Sequence of the second protein:
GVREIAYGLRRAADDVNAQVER

Residue-level contacts at the interface:
Residue V45 in the first protein contacts residue V17 in the second protein (closest heavy-atom distance 3.6 Å).
Residue E81 in the first protein contacts residue Y8 in the second protein (closest heavy-atom distance 2.7 Å).
Residue W87 in the first protein contacts residue N18 in the second protein (closest heavy-atom distance 3.4 Å).
Residue E79 in the first protein contacts residue A14 in the second protein (closest heavy-atom distance 4.1 Å).
Residue K148 in the first protein contacts residue E22 in the second protein (closest heavy-atom distance 4.2 Å).
Residue V75 in the first protein contacts residue L10 in the second protein (closest heavy-atom distance 3.6 Å).
Residue K148 in the first protein contacts residue V21 in the second protein (closest heavy-atom distance 3.4 Å).
Residue L53 in the first protein interacts with residue E5 in the second protein (closest heavy-atom distance 4.0 Å).
Residue F96 in the first protein is in contact with residue I6 in the second protein (closest heavy-atom distance 3.8 Å).
Residue D82 in the first protein interacts with residue R11 in the second protein (closest heavy-atom distance 3.5 Å).
Residue L57 in the first protein contacts residue I6 in the second protein (closest heavy-atom distance 4.0 Å).
Residue V75 in the first protein contacts residue V3 in the second protein (closest heavy-atom distance 4.1 Å).
Residue L53 in the first protein interacts with residue G9 in the second protein (closest heavy-atom distance 4.4 Å).
Residue V75 in the first protein is in contact with residue A7 in the second protein (closest heavy-atom distance 3.4 Å).
Residue L71 in the first protein interacts with residue V3 in the second protein (closest heavy-atom distance 3.9 Å).
Residue C56 in the first protein interacts with residue G2 in the second protein (closest heavy-atom distance 4.0 Å).
Residue R89 in the first protein is in contact with residue A14 in the second protein (closest heavy-atom distance 3.4 Å).
Residue T92 in the first protein interacts with residue L10 in the second protein (closest heavy-atom distance 3.7 Å).
Residue K78 in the first protein interacts with residue R11 in the second protein (closest heavy-atom distance 2.8 Å).
Residue K148 in the first protein contacts residue R23 in the second protein (closest heavy-atom distance 4.7 Å).
Residue L53 in the first protein interacts with residue L10 in the second protein (closest heavy-atom distance 4.7 Å).
Residue R89 in the first protein contacts residue R11 in the second protein (closest heavy-atom distance 3.3 Å).
Residue E79 in the first protein is in contact with residue R11 in the second protein (closest heavy-atom distance 2.9 Å).
Residue V60 in the first protein contacts residue I6 in the second protein (closest heavy-atom distance 4.1 Å).
Residue E81 in the first protein is in contact with residue R11 in the second protein (closest heavy-atom distance 3.4 Å).
Residue V41 in the first protein is in contact with residue V17 in the second protein (closest heavy-atom distance 4.5 Å).
Residue N86 in the first protein interacts with residue A14 in the second protein (closest heavy-atom distance 4.7 Å).
Residue K78 in the first protein contacts residue A7 in the second protein (closest heavy-atom distance 3.5 Å).
Residue E79 in the first protein interacts with residue L10 in the second protein (closest heavy-atom distance 3.8 Å).
Residue E79 in the first protein contacts residue A7 in the second protein (closest heavy-atom distance 3.9 Å).
Residue N86 in the first protein interacts with residue D15 in the second protein (closest heavy-atom distance 3.2 Å).
Residue F149 in the first protein contacts residue V17 in the second protein (closest heavy-atom distance 3.9 Å).
Residue N86 in the first protein is in contact with residue N18 in the second protein (closest heavy-atom distance 3.5 Å).
Residue L53 in the first protein contacts residue I6 in the second protein (closest heavy-atom distance 3.8 Å).
Residue V49 in the first protein interacts with residue L10 in the second protein (closest heavy-atom distance 3.9 Å).
Residue R89 in the first protein interacts with residue D15 in the second protein (closest heavy-atom distance 3.2 Å).
Residue V45 in the first protein interacts with residue A13 in the second protein (closest heavy-atom distance 4.6 Å).
Residue G88 in the first protein is in contact with residue A14 in the second protein (closest heavy-atom distance 3.4 Å).
Residue V49 in the first protein interacts with residue A13 in the second protein (closest heavy-atom distance 4.1 Å).
Residue T92 in the first protein is in contact with residue A13 in the second protein (closest heavy-atom distance 4.5 Å).
Residue Q74 in the first protein contacts residue V3 in the second protein (closest heavy-atom distance 3.9 Å).
Residue T92 in the first protein interacts with residue A14 in the second protein (closest heavy-atom distance 3.5 Å).
Residue K78 in the first protein is in contact with residue Y8 in the second protein (closest heavy-atom distance 3.8 Å).
Residue F149 in the first protein interacts with residue V21 in the second protein (closest heavy-atom distance 3.9 Å).
Residue K78 in the first protein contacts residue V3 in the second protein (closest heavy-atom distance 4.2 Å).
Residue G88 in the first protein is in contact with residue V17 in the second protein (closest heavy-atom distance 4.1 Å).
Residue M76 in the first protein contacts residue L10 in the second protein (closest heavy-atom distance 4.1 Å).
Residue F96 in the first protein contacts residue L10 in the second protein (closest heavy-atom distance 3.9 Å).
Residue G88 in the first protein contacts residue N18 in the second protein (closest heavy-atom distance 3.3 Å).
Residue F80 in the first protein contacts residue R11 in the second protein (closest heavy-atom distance 4.4 Å).
Residue C56 in the first protein is in contact with residue E5 in the second protein (closest heavy-atom distance 3.9 Å).
Residue V75 in the first protein is in contact with residue I6 in the second protein (closest heavy-atom distance 4.0 Å).
Residue C56 in the first protein interacts with residue I6 in the second protein (closest heavy-atom distance 4.2 Å).

The following describes two proteins that form a bound complex.

Sequence of the first protein:
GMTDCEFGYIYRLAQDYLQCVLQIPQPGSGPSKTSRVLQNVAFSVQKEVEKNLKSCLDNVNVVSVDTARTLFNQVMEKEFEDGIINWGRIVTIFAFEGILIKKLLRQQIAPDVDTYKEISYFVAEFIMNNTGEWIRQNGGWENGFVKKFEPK